The following describes two proteins that form a bound complex.

Sequence of protein 1:
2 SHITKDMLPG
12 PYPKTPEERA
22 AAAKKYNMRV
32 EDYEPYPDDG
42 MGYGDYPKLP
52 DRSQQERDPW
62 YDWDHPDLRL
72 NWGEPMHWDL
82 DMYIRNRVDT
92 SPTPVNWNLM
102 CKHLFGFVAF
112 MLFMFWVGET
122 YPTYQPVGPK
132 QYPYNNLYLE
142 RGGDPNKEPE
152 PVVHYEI

Interface contacts:
Residue I158 in protein 1 interacts with residue L64 in protein 2 (closest heavy-atom distance 4.5 Å).

Sequence of protein 2:
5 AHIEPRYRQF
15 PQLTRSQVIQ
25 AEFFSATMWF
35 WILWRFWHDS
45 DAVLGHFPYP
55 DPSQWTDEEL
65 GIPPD